The following describes two proteins that form a bound complex.

Interface contacts:
Residue R66 in chain B interacts with residue I69 in chain A (closest heavy-atom distance 3.2 Å).
Residue D77 in chain B interacts with residue F59 in chain A (closest heavy-atom distance 3.8 Å).
Residue K159 in chain B is in contact with residue T58 in chain A (closest heavy-atom distance 2.7 Å).
Residue Y70 in chain B interacts with residue L62 in chain A (closest heavy-atom distance 4.1 Å).
Residue V74 in chain B interacts with residue F59 in chain A (closest heavy-atom distance 4.1 Å).
Residue R66 in chain B is in contact with residue K65 in chain A (closest heavy-atom distance 3.5 Å).
Residue Y155 in chain B contacts residue L62 in chain A (closest heavy-atom distance 4.1 Å).
Residue Y155 in chain B contacts residue T58 in chain A (closest heavy-atom distance 3.0 Å).
Residue E41 in chain B contacts residue R66 in chain A (closest heavy-atom distance 3.8 Å).
Residue Y70 in chain B interacts with residue F59 in chain A (closest heavy-atom distance 4.0 Å).
Residue A73 in chain B contacts residue L62 in chain A (closest heavy-atom distance 3.5 Å).
Residue Y70 in chain B contacts residue Y63 in chain A (closest heavy-atom distance 4.5 Å).
Residue R66 in chain B contacts residue Q148 in chain A (closest heavy-atom distance 2.8 Å).
Residue Y70 in chain B interacts with residue R66 in chain A (closest heavy-atom distance 3.5 Å).
Residue Y63 in chain B contacts residue R66 in chain A (closest heavy-atom distance 4.9 Å).
Residue Y155 in chain B is in contact with residue F59 in chain A (closest heavy-atom distance 3.7 Å).
Residue R66 in chain B interacts with residue R66 in chain A (closest heavy-atom distance 3.6 Å).
Residue A73 in chain B is in contact with residue F59 in chain A (closest heavy-atom distance 3.5 Å).
Residue I69 in chain B is in contact with residue L62 in chain A (closest heavy-atom distance 4.0 Å).
Residue Y155 in chain B contacts residue K61 in chain A (closest heavy-atom distance 3.7 Å).
Residue K67 in chain B interacts with residue R66 in chain A (closest heavy-atom distance 4.2 Å).
Residue K159 in chain B contacts residue F59 in chain A (closest heavy-atom distance 4.7 Å).

Sequence of chain A:
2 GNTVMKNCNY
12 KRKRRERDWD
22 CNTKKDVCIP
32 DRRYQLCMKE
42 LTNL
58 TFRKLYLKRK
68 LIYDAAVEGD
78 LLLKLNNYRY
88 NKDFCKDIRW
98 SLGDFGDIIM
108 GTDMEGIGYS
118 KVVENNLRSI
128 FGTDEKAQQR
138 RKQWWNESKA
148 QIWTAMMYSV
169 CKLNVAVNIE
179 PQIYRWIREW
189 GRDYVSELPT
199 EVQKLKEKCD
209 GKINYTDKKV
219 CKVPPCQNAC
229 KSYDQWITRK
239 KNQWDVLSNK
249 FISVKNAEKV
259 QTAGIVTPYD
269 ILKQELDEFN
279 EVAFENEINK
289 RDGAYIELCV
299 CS

Sequence of chain B:
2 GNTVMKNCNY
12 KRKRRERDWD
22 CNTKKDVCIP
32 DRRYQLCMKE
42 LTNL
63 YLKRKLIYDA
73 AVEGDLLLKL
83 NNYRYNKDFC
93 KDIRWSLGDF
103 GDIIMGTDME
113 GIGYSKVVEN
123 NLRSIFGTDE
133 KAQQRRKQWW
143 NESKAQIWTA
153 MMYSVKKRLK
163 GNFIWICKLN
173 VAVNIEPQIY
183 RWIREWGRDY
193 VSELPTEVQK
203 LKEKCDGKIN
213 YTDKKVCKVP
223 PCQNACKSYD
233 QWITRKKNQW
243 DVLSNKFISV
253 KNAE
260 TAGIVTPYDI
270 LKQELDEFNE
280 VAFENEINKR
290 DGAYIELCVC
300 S